Contacts between the two chains:
Residue L171 in the first protein is in contact with residue E133 in the second protein (closest heavy-atom distance 4.3 Å).
Residue L170 in the first protein is in contact with residue E133 in the second protein (closest heavy-atom distance 2.7 Å).
Residue L170 in the first protein interacts with residue L134 in the second protein (closest heavy-atom distance 4.2 Å).

Sequence of the first protein:
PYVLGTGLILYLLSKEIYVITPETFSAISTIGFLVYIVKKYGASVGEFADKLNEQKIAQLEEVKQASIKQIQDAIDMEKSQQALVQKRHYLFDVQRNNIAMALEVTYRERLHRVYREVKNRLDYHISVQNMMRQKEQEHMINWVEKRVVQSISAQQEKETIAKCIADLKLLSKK

Sequence of the second protein:
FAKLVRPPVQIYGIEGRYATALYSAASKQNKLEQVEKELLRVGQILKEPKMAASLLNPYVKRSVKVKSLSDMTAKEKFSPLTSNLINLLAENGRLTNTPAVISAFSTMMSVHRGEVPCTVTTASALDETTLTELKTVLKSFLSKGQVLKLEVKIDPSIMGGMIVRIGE

This data describes a binding interaction between two proteins.